Interface contacts:
Residue G18 in chain A contacts residue R33 in chain B (closest heavy-atom distance 2.8 Å).
Residue I27 in chain A is in contact with residue A49 in chain B (closest heavy-atom distance 4.0 Å).
Residue R11 in chain A is in contact with residue E50 in chain B (closest heavy-atom distance 2.8 Å).
Residue I7 in chain A contacts residue L46 in chain B (closest heavy-atom distance 3.4 Å).
Residue S5 in chain A is in contact with residue N54 in chain B (closest heavy-atom distance 4.0 Å).
Residue I20 in chain A interacts with residue L25 in chain B (closest heavy-atom distance 3.8 Å).
Residue L32 in chain A contacts residue I20 in chain B (closest heavy-atom distance 3.7 Å).
Residue R11 in chain A contacts residue D43 in chain B (closest heavy-atom distance 2.9 Å).
Residue D43 in chain A contacts residue K15 in chain B (closest heavy-atom distance 3.4 Å).
Residue A49 in chain A contacts residue I27 in chain B (closest heavy-atom distance 3.8 Å).
Residue I14 in chain A interacts with residue L46 in chain B (closest heavy-atom distance 3.3 Å).
Residue I7 in chain A interacts with residue E50 in chain B (closest heavy-atom distance 3.7 Å).
Residue R31 in chain A interacts with residue D48 in chain B (closest heavy-atom distance 3.0 Å).
Residue L46 in chain A is in contact with residue I7 in chain B (closest heavy-atom distance 3.7 Å).
Residue I14 in chain A contacts residue L32 in chain B (closest heavy-atom distance 3.9 Å).
Residue R31 in chain A contacts residue V45 in chain B (closest heavy-atom distance 3.9 Å).
Residue G4 in chain A interacts with residue E50 in chain B (closest heavy-atom distance 3.4 Å).
Residue V19 in chain A contacts residue E29 in chain B (closest heavy-atom distance 3.4 Å).
Residue A47 in chain A interacts with residue R11 in chain B (closest heavy-atom distance 3.6 Å).
Residue I27 in chain A interacts with residue L46 in chain B (closest heavy-atom distance 3.8 Å).
Residue N54 in chain A is in contact with residue G1 in chain B (closest heavy-atom distance 2.8 Å).
Residue A53 in chain A contacts residue G4 in chain B (closest heavy-atom distance 4.0 Å).
Residue E29 in chain A is in contact with residue V19 in chain B (closest heavy-atom distance 3.5 Å).
Residue I20 in chain A is in contact with residue E29 in chain B (closest heavy-atom distance 2.9 Å).
Residue I20 in chain A is in contact with residue L32 in chain B (closest heavy-atom distance 3.8 Å).
Residue L25 in chain A interacts with residue I20 in chain B (closest heavy-atom distance 3.9 Å).
Residue D43 in chain A is in contact with residue R11 in chain B (closest heavy-atom distance 2.9 Å).
Residue I7 in chain A is in contact with residue A49 in chain B (closest heavy-atom distance 3.8 Å).
Residue R33 in chain A interacts with residue G18 in chain B (closest heavy-atom distance 2.9 Å).
Residue R33 in chain A is in contact with residue V19 in chain B (closest heavy-atom distance 3.7 Å).
Residue K15 in chain A is in contact with residue R39 in chain B (closest heavy-atom distance 3.0 Å).
Residue G4 in chain A is in contact with residue A53 in chain B (closest heavy-atom distance 3.6 Å).
Residue R11 in chain A contacts residue A47 in chain B (closest heavy-atom distance 3.6 Å).
Residue E50 in chain A interacts with residue I7 in chain B (closest heavy-atom distance 3.8 Å).
Residue I28 in chain A interacts with residue I20 in chain B (closest heavy-atom distance 4.0 Å).
Residue Q41 in chain A contacts residue Q41 in chain B (closest heavy-atom distance 3.3 Å).
Residue L46 in chain A is in contact with residue I27 in chain B (closest heavy-atom distance 3.8 Å).
Residue G4 in chain A is in contact with residue N54 in chain B (closest heavy-atom distance 3.2 Å).
Residue F38 in chain A is in contact with residue V45 in chain B (closest heavy-atom distance 3.9 Å).
Residue L32 in chain A interacts with residue G18 in chain B (closest heavy-atom distance 3.9 Å).
Residue G18 in chain A contacts residue E29 in chain B (closest heavy-atom distance 3.3 Å).
Residue E50 in chain A interacts with residue A8 in chain B (closest heavy-atom distance 3.5 Å).
Residue N54 in chain A interacts with residue G4 in chain B (closest heavy-atom distance 3.4 Å).
Residue V45 in chain A interacts with residue R31 in chain B (closest heavy-atom distance 3.8 Å).
Residue R39 in chain A interacts with residue K15 in chain B (closest heavy-atom distance 2.9 Å).
Residue F38 in chain A interacts with residue I42 in chain B (closest heavy-atom distance 3.7 Å).
Residue R11 in chain A interacts with residue L46 in chain B (closest heavy-atom distance 3.6 Å).
Residue E29 in chain A contacts residue I20 in chain B (closest heavy-atom distance 2.9 Å).
Residue I42 in chain A contacts residue F38 in chain B (closest heavy-atom distance 3.9 Å).
Residue A49 in chain A is in contact with residue I7 in chain B (closest heavy-atom distance 3.8 Å).
Residue I20 in chain A is in contact with residue I28 in chain B (closest heavy-atom distance 3.9 Å).
Residue D17 in chain A interacts with residue R33 in chain B (closest heavy-atom distance 3.5 Å).
Residue K15 in chain A interacts with residue D43 in chain B (closest heavy-atom distance 3.2 Å).
Residue G18 in chain A is in contact with residue L32 in chain B (closest heavy-atom distance 4.0 Å).
Residue V45 in chain A interacts with residue F38 in chain B (closest heavy-atom distance 3.9 Å).
Residue D48 in chain A interacts with residue R31 in chain B (closest heavy-atom distance 3.0 Å).
Residue E50 in chain A interacts with residue G4 in chain B (closest heavy-atom distance 3.6 Å).
Residue A8 in chain A is in contact with residue E50 in chain B (closest heavy-atom distance 3.4 Å).
Residue E50 in chain A contacts residue R11 in chain B (closest heavy-atom distance 2.8 Å).
Residue L46 in chain A contacts residue R11 in chain B (closest heavy-atom distance 3.4 Å).

Sequence of chain A:
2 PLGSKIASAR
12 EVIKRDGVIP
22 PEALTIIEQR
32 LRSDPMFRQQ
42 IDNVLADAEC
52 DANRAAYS

Sequence of chain B:
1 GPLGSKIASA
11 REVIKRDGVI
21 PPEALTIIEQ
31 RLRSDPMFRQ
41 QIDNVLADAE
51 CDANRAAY

The following describes two proteins that form a bound complex.